Sequence of protein 2:
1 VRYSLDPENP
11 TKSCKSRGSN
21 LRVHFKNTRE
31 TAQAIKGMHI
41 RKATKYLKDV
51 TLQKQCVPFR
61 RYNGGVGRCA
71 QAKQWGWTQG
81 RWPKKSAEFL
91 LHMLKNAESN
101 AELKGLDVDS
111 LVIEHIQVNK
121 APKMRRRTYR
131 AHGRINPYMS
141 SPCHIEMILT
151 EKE

This data describes a binding interaction between two proteins.

Interface contacts:
Residue H132 in protein 2 contacts residue V21 in protein 1 (closest heavy-atom distance 3.3 Å).
Residue R134 in protein 2 contacts residue V19 in protein 1 (closest heavy-atom distance 4.0 Å).
Residue H132 in protein 2 is in contact with residue V19 in protein 1 (closest heavy-atom distance 3.9 Å).
Residue R134 in protein 2 interacts with residue V21 in protein 1 (closest heavy-atom distance 3.4 Å).
Residue R134 in protein 2 is in contact with residue V17 in protein 1 (closest heavy-atom distance 4.0 Å).
Residue R127 in protein 2 contacts residue K13 in protein 1 (closest heavy-atom distance 4.1 Å).
Residue R127 in protein 2 is in contact with residue L12 in protein 1 (closest heavy-atom distance 4.1 Å).
Residue R134 in protein 2 is in contact with residue L20 in protein 1 (closest heavy-atom distance 4.2 Å).
Residue G133 in protein 2 is in contact with residue V19 in protein 1 (closest heavy-atom distance 3.3 Å).
Residue R125 in protein 2 contacts residue K13 in protein 1 (closest heavy-atom distance 4.3 Å).
Residue R125 in protein 2 contacts residue L12 in protein 1 (closest heavy-atom distance 5.0 Å).

Sequence of protein 1:
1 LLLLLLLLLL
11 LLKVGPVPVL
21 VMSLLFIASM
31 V